These two protein chains interact to form a complex.

Contacts between the two chains:
Residue Y149 in the first protein contacts residue F238 in the second protein (closest heavy-atom distance 4.9 Å).
Residue Y134 in the first protein is in contact with residue R222 in the second protein (closest heavy-atom distance 4.7 Å).
Residue L146 in the first protein is in contact with residue F238 in the second protein (closest heavy-atom distance 4.0 Å).
Residue Y149 in the first protein is in contact with residue V235 in the second protein (closest heavy-atom distance 3.5 Å).
Residue Y149 in the first protein interacts with residue Y231 in the second protein (closest heavy-atom distance 3.7 Å).
Residue Y145 in the first protein contacts residue E227 in the second protein (closest heavy-atom distance 3.7 Å).
Residue Y145 in the first protein contacts residue Y231 in the second protein (closest heavy-atom distance 3.8 Å).
Residue Y145 in the first protein is in contact with residue V235 in the second protein (closest heavy-atom distance 4.7 Å).
Residue D142 in the first protein interacts with residue G230 in the second protein (closest heavy-atom distance 3.3 Å).
Residue Y149 in the first protein contacts residue L239 in the second protein (closest heavy-atom distance 4.8 Å).
Residue D142 in the first protein is in contact with residue V229 in the second protein (closest heavy-atom distance 4.7 Å).
Residue Y145 in the first protein interacts with residue S226 in the second protein (closest heavy-atom distance 4.1 Å).
Residue E148 in the first protein is in contact with residue Y231 in the second protein (closest heavy-atom distance 4.3 Å).
Residue E143 in the first protein is in contact with residue G234 in the second protein (closest heavy-atom distance 4.8 Å).
Residue R152 in the first protein interacts with residue Y231 in the second protein (closest heavy-atom distance 4.7 Å).
Residue Y145 in the first protein is in contact with residue G230 in the second protein (closest heavy-atom distance 3.7 Å).
Residue D142 in the first protein interacts with residue G234 in the second protein (closest heavy-atom distance 3.6 Å).

Sequence of the second protein:
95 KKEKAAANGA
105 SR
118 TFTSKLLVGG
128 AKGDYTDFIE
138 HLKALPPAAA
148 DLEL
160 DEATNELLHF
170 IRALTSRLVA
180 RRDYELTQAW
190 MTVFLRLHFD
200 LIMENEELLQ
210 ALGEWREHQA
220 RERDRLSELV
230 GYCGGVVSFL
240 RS

Sequence of the first protein:
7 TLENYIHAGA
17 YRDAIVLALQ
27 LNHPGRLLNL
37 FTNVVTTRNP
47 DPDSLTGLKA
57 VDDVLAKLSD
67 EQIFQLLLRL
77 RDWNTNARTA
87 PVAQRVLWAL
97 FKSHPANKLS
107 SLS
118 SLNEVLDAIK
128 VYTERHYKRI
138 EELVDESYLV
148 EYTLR